Sequence of protein 2:
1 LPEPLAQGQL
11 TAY

Sequence of protein 1:
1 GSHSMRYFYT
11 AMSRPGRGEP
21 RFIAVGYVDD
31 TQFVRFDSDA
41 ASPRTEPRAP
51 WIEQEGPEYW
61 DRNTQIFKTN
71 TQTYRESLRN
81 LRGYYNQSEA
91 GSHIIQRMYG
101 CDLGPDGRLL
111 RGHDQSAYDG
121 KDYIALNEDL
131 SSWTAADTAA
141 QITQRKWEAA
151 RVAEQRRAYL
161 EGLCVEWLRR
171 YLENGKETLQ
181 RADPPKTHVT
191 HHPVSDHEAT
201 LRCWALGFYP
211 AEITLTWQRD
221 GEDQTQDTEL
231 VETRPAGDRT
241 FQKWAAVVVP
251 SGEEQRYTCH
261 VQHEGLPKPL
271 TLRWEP

Residue-level contacts at the interface:
Residue T73 in protein 1 is in contact with residue A12 in protein 2 (closest heavy-atom distance 3.9 Å).
Residue Q155 in protein 1 contacts residue A6 in protein 2 (closest heavy-atom distance 3.7 Å).
Residue Y74 in protein 1 is in contact with residue Y13 in protein 2 (closest heavy-atom distance 3.3 Å).
Residue Y159 in protein 1 contacts residue E3 in protein 2 (closest heavy-atom distance 3.6 Å).
Residue K146 in protein 1 is in contact with residue T11 in protein 2 (closest heavy-atom distance 3.9 Å).
Residue W147 in protein 1 contacts residue A12 in protein 2 (closest heavy-atom distance 2.9 Å).
Residue W147 in protein 1 is in contact with residue T11 in protein 2 (closest heavy-atom distance 3.5 Å).
Residue Y9 in protein 1 is in contact with residue E3 in protein 2 (closest heavy-atom distance 4.4 Å).
Residue A150 in protein 1 interacts with residue T11 in protein 2 (closest heavy-atom distance 3.6 Å).
Residue I66 in protein 1 interacts with residue E3 in protein 2 (closest heavy-atom distance 3.4 Å).
Residue S77 in protein 1 contacts residue A12 in protein 2 (closest heavy-atom distance 3.4 Å).
Residue I66 in protein 1 is in contact with residue P2 in protein 2 (closest heavy-atom distance 4.2 Å).
Residue F33 in protein 1 contacts residue L1 in protein 2 (closest heavy-atom distance 4.7 Å).
Residue Y123 in protein 1 interacts with residue Y13 in protein 2 (closest heavy-atom distance 3.9 Å).
Residue Y84 in protein 1 contacts residue Y13 in protein 2 (closest heavy-atom distance 2.8 Å).
Residue W147 in protein 1 is in contact with residue Y13 in protein 2 (closest heavy-atom distance 3.7 Å).
Residue N80 in protein 1 interacts with residue A12 in protein 2 (closest heavy-atom distance 4.1 Å).
Residue N63 in protein 1 interacts with residue P2 in protein 2 (closest heavy-atom distance 3.1 Å).
Residue V152 in protein 1 is in contact with residue T11 in protein 2 (closest heavy-atom distance 3.7 Å).
Residue Y99 in protein 1 contacts residue E3 in protein 2 (closest heavy-atom distance 2.9 Å).
Residue T69 in protein 1 is in contact with residue L5 in protein 2 (closest heavy-atom distance 3.4 Å).
Residue Y9 in protein 1 contacts residue P2 in protein 2 (closest heavy-atom distance 3.6 Å).
Residue S77 in protein 1 is in contact with residue Y13 in protein 2 (closest heavy-atom distance 2.7 Å).
Residue Y159 in protein 1 is in contact with residue P2 in protein 2 (closest heavy-atom distance 3.5 Å).
Residue L163 in protein 1 is in contact with residue L1 in protein 2 (closest heavy-atom distance 4.0 Å).
Residue Y7 in protein 1 is in contact with residue L1 in protein 2 (closest heavy-atom distance 2.9 Å).
Residue Y159 in protein 1 contacts residue L1 in protein 2 (closest heavy-atom distance 2.5 Å).
Residue T143 in protein 1 contacts residue Y13 in protein 2 (closest heavy-atom distance 2.8 Å).
Residue K146 in protein 1 interacts with residue Y13 in protein 2 (closest heavy-atom distance 2.8 Å).
Residue F67 in protein 1 contacts residue P2 in protein 2 (closest heavy-atom distance 3.5 Å).
Residue Y99 in protein 1 contacts residue P2 in protein 2 (closest heavy-atom distance 3.2 Å).
Residue I66 in protein 1 interacts with residue L5 in protein 2 (closest heavy-atom distance 4.0 Å).
Residue N80 in protein 1 interacts with residue Y13 in protein 2 (closest heavy-atom distance 2.9 Å).
Residue T73 in protein 1 contacts residue T11 in protein 2 (closest heavy-atom distance 4.4 Å).
Residue E76 in protein 1 contacts residue A12 in protein 2 (closest heavy-atom distance 3.7 Å).
Residue R97 in protein 1 contacts residue Y13 in protein 2 (closest heavy-atom distance 3.9 Å).
Residue R62 in protein 1 interacts with residue L1 in protein 2 (closest heavy-atom distance 3.6 Å).
Residue N70 in protein 1 contacts residue L10 in protein 2 (closest heavy-atom distance 3.7 Å).
Residue L163 in protein 1 contacts residue P4 in protein 2 (closest heavy-atom distance 3.4 Å).
Residue R156 in protein 1 interacts with residue E3 in protein 2 (closest heavy-atom distance 3.5 Å).
Residue Y159 in protein 1 interacts with residue P4 in protein 2 (closest heavy-atom distance 3.7 Å).
Residue R97 in protein 1 is in contact with residue E3 in protein 2 (closest heavy-atom distance 2.8 Å).
Residue Y171 in protein 1 interacts with residue L1 in protein 2 (closest heavy-atom distance 2.7 Å).
Residue Y59 in protein 1 is in contact with residue L1 in protein 2 (closest heavy-atom distance 4.0 Å).
Residue W167 in protein 1 contacts residue L1 in protein 2 (closest heavy-atom distance 3.6 Å).
Residue N63 in protein 1 interacts with residue L1 in protein 2 (closest heavy-atom distance 3.8 Å).
Residue I95 in protein 1 interacts with residue Y13 in protein 2 (closest heavy-atom distance 4.0 Å).
Residue I124 in protein 1 contacts residue Y13 in protein 2 (closest heavy-atom distance 4.7 Å).
Residue S116 in protein 1 contacts residue Y13 in protein 2 (closest heavy-atom distance 2.7 Å).
Residue T73 in protein 1 interacts with residue L10 in protein 2 (closest heavy-atom distance 4.2 Å).
Residue Y7 in protein 1 is in contact with residue P2 in protein 2 (closest heavy-atom distance 3.2 Å).
Residue M5 in protein 1 is in contact with residue L1 in protein 2 (closest heavy-atom distance 3.8 Å).
Residue Q96 in protein 1 contacts residue Y13 in protein 2 (closest heavy-atom distance 4.7 Å).
Residue Q155 in protein 1 interacts with residue E3 in protein 2 (closest heavy-atom distance 4.2 Å).
Residue K146 in protein 1 is in contact with residue A12 in protein 2 (closest heavy-atom distance 3.4 Å).
Residue R62 in protein 1 interacts with residue P4 in protein 2 (closest heavy-atom distance 4.3 Å).
Residue L81 in protein 1 interacts with residue Y13 in protein 2 (closest heavy-atom distance 3.5 Å).
Residue Q65 in protein 1 contacts residue L5 in protein 2 (closest heavy-atom distance 4.0 Å).
Residue I66 in protein 1 interacts with residue P4 in protein 2 (closest heavy-atom distance 3.8 Å).
Residue T69 in protein 1 contacts residue L10 in protein 2 (closest heavy-atom distance 4.7 Å).

This data describes a binding interaction between two proteins.